Sequence of the first protein:
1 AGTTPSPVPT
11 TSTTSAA

Residue-level contacts at the interface:
Residue F280 in the second protein is in contact with residue P7 in the first protein (closest heavy-atom distance 4.0 Å).
Residue P366 in the second protein interacts with residue P7 in the first protein (closest heavy-atom distance 3.4 Å).
Residue Y367 in the second protein contacts residue P5 in the first protein (closest heavy-atom distance 3.3 Å).
Residue K363 in the second protein is in contact with residue P5 in the first protein (closest heavy-atom distance 3.5 Å).
Residue V255 in the second protein interacts with residue P9 in the first protein (closest heavy-atom distance 3.6 Å).
Residue S207 in the second protein is in contact with residue A1 in the first protein (closest heavy-atom distance 4.1 Å).
Residue L270 in the second protein is in contact with residue T10 in the first protein (closest heavy-atom distance 3.8 Å).
Residue W282 in the second protein interacts with residue P9 in the first protein (closest heavy-atom distance 3.4 Å).
Residue H226 in the second protein interacts with residue T3 in the first protein (closest heavy-atom distance 4.4 Å).
Residue F144 in the second protein contacts residue A1 in the first protein (closest heavy-atom distance 3.8 Å).
Residue W282 in the second protein interacts with residue P7 in the first protein (closest heavy-atom distance 3.0 Å).
Residue R208 in the second protein contacts residue T3 in the first protein (closest heavy-atom distance 4.6 Å).
Residue G309 in the second protein interacts with residue T3 in the first protein (closest heavy-atom distance 4.0 Å).
Residue A266 in the second protein is in contact with residue P9 in the first protein (closest heavy-atom distance 3.9 Å).
Residue R362 in the second protein is in contact with residue S6 in the first protein (closest heavy-atom distance 3.3 Å).
Residue F361 in the second protein interacts with residue P7 in the first protein (closest heavy-atom distance 3.1 Å).
Residue R362 in the second protein contacts residue P5 in the first protein (closest heavy-atom distance 3.6 Å).
Residue N479 in the second protein contacts residue A16 in the first protein (closest heavy-atom distance 3.8 Å).
Residue Y367 in the second protein contacts residue T4 in the first protein (closest heavy-atom distance 3.9 Å).
Residue G332 in the second protein is in contact with residue T4 in the first protein (closest heavy-atom distance 3.6 Å).
Residue K103 in the second protein interacts with residue P5 in the first protein (closest heavy-atom distance 4.0 Å).
Residue L204 in the second protein contacts residue T3 in the first protein (closest heavy-atom distance 3.4 Å).
Residue D176 in the second protein interacts with residue A1 in the first protein (closest heavy-atom distance 3.4 Å).
Residue Q364 in the second protein is in contact with residue V8 in the first protein (closest heavy-atom distance 4.2 Å).
Residue V255 in the second protein contacts residue V8 in the first protein (closest heavy-atom distance 4.6 Å).
Residue Y284 in the second protein is in contact with residue T11 in the first protein (closest heavy-atom distance 3.8 Å).
Residue N479 in the second protein is in contact with residue S15 in the first protein (closest heavy-atom distance 4.2 Å).
Residue K363 in the second protein contacts residue V8 in the first protein (closest heavy-atom distance 4.0 Å).
Residue T143 in the second protein is in contact with residue A1 in the first protein (closest heavy-atom distance 2.5 Å).
Residue H145 in the second protein interacts with residue A1 in the first protein (closest heavy-atom distance 4.5 Å).
Residue A476 in the second protein interacts with residue T11 in the first protein (closest heavy-atom distance 3.7 Å).
Residue H359 in the second protein interacts with residue S6 in the first protein (closest heavy-atom distance 3.9 Å).
Residue A476 in the second protein interacts with residue S12 in the first protein (closest heavy-atom distance 4.3 Å).
Residue E334 in the second protein contacts residue T3 in the first protein (closest heavy-atom distance 3.3 Å).
Residue N479 in the second protein is in contact with residue A17 in the first protein (closest heavy-atom distance 3.2 Å).
Residue H145 in the second protein contacts residue G2 in the first protein (closest heavy-atom distance 4.3 Å).
Residue A307 in the second protein contacts residue S6 in the first protein (closest heavy-atom distance 4.4 Å).
Residue R362 in the second protein contacts residue T4 in the first protein (closest heavy-atom distance 3.9 Å).
Residue F361 in the second protein interacts with residue V8 in the first protein (closest heavy-atom distance 3.8 Å).
Residue L204 in the second protein is in contact with residue A1 in the first protein (closest heavy-atom distance 3.8 Å).
Residue F361 in the second protein interacts with residue P9 in the first protein (closest heavy-atom distance 3.8 Å).
Residue F361 in the second protein interacts with residue S6 in the first protein (closest heavy-atom distance 3.5 Å).
Residue L204 in the second protein contacts residue G2 in the first protein (closest heavy-atom distance 3.6 Å).
Residue D224 in the second protein contacts residue T3 in the first protein (closest heavy-atom distance 2.5 Å).
Residue G203 in the second protein contacts residue A1 in the first protein (closest heavy-atom distance 4.0 Å).
Residue G478 in the second protein interacts with residue A16 in the first protein (closest heavy-atom distance 3.7 Å).
Residue I253 in the second protein is in contact with residue P9 in the first protein (closest heavy-atom distance 4.5 Å).
Residue F144 in the second protein is in contact with residue G2 in the first protein (closest heavy-atom distance 4.5 Å).
Residue F377 in the second protein interacts with residue T4 in the first protein (closest heavy-atom distance 3.8 Å).
Residue Y471 in the second protein interacts with residue T14 in the first protein (closest heavy-atom distance 3.8 Å).
Residue W282 in the second protein contacts residue V8 in the first protein (closest heavy-atom distance 3.8 Å).
Residue R362 in the second protein interacts with residue T3 in the first protein (closest heavy-atom distance 3.3 Å).
Residue H474 in the second protein contacts residue S12 in the first protein (closest heavy-atom distance 3.5 Å).
Residue M258 in the second protein interacts with residue V8 in the first protein (closest heavy-atom distance 4.2 Å).
Residue K363 in the second protein is in contact with residue P7 in the first protein (closest heavy-atom distance 4.5 Å).
Residue W282 in the second protein interacts with residue T10 in the first protein (closest heavy-atom distance 4.2 Å).
Residue L270 in the second protein interacts with residue T11 in the first protein (closest heavy-atom distance 4.1 Å).
Residue E334 in the second protein interacts with residue T4 in the first protein (closest heavy-atom distance 2.9 Å).
Residue L270 in the second protein contacts residue P9 in the first protein (closest heavy-atom distance 3.5 Å).
Residue K363 in the second protein is in contact with residue S6 in the first protein (closest heavy-atom distance 3.2 Å).

This data describes a binding interaction between two proteins.

Sequence of the second protein:
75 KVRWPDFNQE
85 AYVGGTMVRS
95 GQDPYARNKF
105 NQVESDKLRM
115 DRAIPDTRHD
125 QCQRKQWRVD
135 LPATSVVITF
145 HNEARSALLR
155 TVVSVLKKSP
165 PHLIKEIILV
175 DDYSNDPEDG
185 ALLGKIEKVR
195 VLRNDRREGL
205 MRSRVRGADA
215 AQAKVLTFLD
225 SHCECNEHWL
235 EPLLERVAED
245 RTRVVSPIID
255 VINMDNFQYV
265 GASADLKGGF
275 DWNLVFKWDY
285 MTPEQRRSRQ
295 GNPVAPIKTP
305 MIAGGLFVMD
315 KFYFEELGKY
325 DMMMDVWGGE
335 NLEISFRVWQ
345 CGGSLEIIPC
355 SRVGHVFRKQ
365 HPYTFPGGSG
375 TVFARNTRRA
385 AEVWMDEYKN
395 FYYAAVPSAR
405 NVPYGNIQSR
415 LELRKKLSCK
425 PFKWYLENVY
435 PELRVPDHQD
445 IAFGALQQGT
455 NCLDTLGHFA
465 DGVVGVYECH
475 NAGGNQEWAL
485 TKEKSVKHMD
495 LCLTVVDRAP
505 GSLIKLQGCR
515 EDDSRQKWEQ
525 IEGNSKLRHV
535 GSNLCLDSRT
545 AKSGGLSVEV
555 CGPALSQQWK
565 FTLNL